This data describes a binding interaction between two proteins.

Sequence of the second protein:
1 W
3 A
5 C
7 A

Sequence of the first protein:
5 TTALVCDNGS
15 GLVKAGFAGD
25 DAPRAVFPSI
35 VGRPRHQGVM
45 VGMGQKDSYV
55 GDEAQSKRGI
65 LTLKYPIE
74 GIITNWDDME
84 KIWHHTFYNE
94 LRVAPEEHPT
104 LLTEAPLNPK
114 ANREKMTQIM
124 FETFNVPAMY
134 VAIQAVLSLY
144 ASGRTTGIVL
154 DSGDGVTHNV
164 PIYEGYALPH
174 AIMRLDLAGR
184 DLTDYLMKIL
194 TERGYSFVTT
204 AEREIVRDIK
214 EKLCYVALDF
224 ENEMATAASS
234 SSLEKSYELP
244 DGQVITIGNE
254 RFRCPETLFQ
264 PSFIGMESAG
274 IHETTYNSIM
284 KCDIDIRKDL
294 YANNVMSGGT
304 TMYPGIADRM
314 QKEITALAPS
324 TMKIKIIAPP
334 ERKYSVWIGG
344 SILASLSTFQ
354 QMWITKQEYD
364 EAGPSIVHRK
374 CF

Contacts between the two chains:
Residue S199 in the first protein contacts residue A3 in the second protein (closest heavy-atom distance 3.6 Å).
Residue L242 in the first protein interacts with residue A3 in the second protein (closest heavy-atom distance 4.9 Å).
Residue Y198 in the first protein is in contact with residue W1 in the second protein (closest heavy-atom distance 4.2 Å).
Residue G197 in the first protein contacts residue W1 in the second protein (closest heavy-atom distance 4.4 Å).
Residue G197 in the first protein contacts residue A3 in the second protein (closest heavy-atom distance 4.8 Å).
Residue S199 in the first protein contacts residue C5 in the second protein (closest heavy-atom distance 4.9 Å).
Residue Y198 in the first protein contacts residue A3 in the second protein (closest heavy-atom distance 3.8 Å).
Residue T194 in the first protein contacts residue W1 in the second protein (closest heavy-atom distance 3.9 Å).
Residue F200 in the first protein is in contact with residue A3 in the second protein (closest heavy-atom distance 4.2 Å).
Residue Q246 in the first protein interacts with residue A3 in the second protein (closest heavy-atom distance 4.2 Å).
Residue S199 in the first protein is in contact with residue W1 in the second protein (closest heavy-atom distance 3.6 Å).